These two protein chains interact to form a complex.

Sequence of protein 2:
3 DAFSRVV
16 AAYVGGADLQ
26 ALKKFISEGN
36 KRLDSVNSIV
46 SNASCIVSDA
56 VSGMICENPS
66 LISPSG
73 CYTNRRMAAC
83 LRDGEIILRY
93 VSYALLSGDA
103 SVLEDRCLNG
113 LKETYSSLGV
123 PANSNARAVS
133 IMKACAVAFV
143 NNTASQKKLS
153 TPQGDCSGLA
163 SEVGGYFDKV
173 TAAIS

Residue-level contacts at the interface:
Residue Y18 in protein 2 is in contact with residue K41 in protein 1 (closest heavy-atom distance 3.6 Å).
Residue C109 in protein 2 is in contact with residue M2 in protein 1 (closest heavy-atom distance 3.3 Å).
Residue R91 in protein 2 is in contact with residue Q10 in protein 1 (closest heavy-atom distance 3.6 Å).
Residue G21 in protein 2 contacts residue D36 in protein 1 (closest heavy-atom distance 3.1 Å).
Residue K28 in protein 2 contacts residue D35 in protein 1 (closest heavy-atom distance 2.7 Å).
Residue F5 in protein 2 is in contact with residue V42 in protein 1 (closest heavy-atom distance 3.5 Å).
Residue D23 in protein 2 interacts with residue G28 in protein 1 (closest heavy-atom distance 3.2 Å).
Residue A80 in protein 2 contacts residue V49 in protein 1 (closest heavy-atom distance 3.3 Å).
Residue D107 in protein 2 contacts residue M2 in protein 1 (closest heavy-atom distance 3.5 Å).
Residue Y18 in protein 2 interacts with residue E25 in protein 1 (closest heavy-atom distance 3.4 Å).
Residue G20 in protein 2 interacts with residue M38 in protein 1 (closest heavy-atom distance 3.3 Å).
Residue N76 in protein 2 interacts with residue E51 in protein 1 (closest heavy-atom distance 3.4 Å).
Residue V8 in protein 2 interacts with residue S44 in protein 1 (closest heavy-atom distance 3.5 Å).
Residue A146 in protein 2 interacts with residue D69 in protein 1 (closest heavy-atom distance 3.6 Å).
Residue R84 in protein 2 is in contact with residue V47 in protein 1 (closest heavy-atom distance 3.3 Å).
Residue S57 in protein 2 interacts with residue F61 in protein 1 (closest heavy-atom distance 3.5 Å).
Residue N76 in protein 2 contacts residue A55 in protein 1 (closest heavy-atom distance 3.5 Å).
Residue R84 in protein 2 interacts with residue V49 in protein 1 (closest heavy-atom distance 3.6 Å).
Residue A17 in protein 2 is in contact with residue K41 in protein 1 (closest heavy-atom distance 3.2 Å).
Residue N111 in protein 2 contacts residue M2 in protein 1 (closest heavy-atom distance 2.7 Å).
Residue V45 in protein 2 interacts with residue I11 in protein 1 (closest heavy-atom distance 3.3 Å).
Residue V8 in protein 2 interacts with residue V42 in protein 1 (closest heavy-atom distance 3.5 Å).
Residue Q25 in protein 2 interacts with residue D35 in protein 1 (closest heavy-atom distance 3.3 Å).
Residue R108 in protein 2 contacts residue M2 in protein 1 (closest heavy-atom distance 3.4 Å).
Residue Y95 in protein 2 interacts with residue P9 in protein 1 (closest heavy-atom distance 3.6 Å).
Residue Y92 in protein 2 is in contact with residue K7 in protein 1 (closest heavy-atom distance 2.9 Å).
Residue Y92 in protein 2 is in contact with residue A8 in protein 1 (closest heavy-atom distance 3.5 Å).
Residue A17 in protein 2 interacts with residue V42 in protein 1 (closest heavy-atom distance 2.9 Å).
Residue V19 in protein 2 contacts residue V40 in protein 1 (closest heavy-atom distance 2.9 Å).
Residue C61 in protein 2 contacts residue S74 in protein 1 (closest heavy-atom distance 2.9 Å).
Residue S147 in protein 2 is in contact with residue D69 in protein 1 (closest heavy-atom distance 2.8 Å).
Residue V56 in protein 2 is in contact with residue F61 in protein 1 (closest heavy-atom distance 3.6 Å).
Residue P64 in protein 2 contacts residue F64 in protein 1 (closest heavy-atom distance 3.6 Å).
Residue P64 in protein 2 contacts residue N76 in protein 1 (closest heavy-atom distance 3.3 Å).
Residue I88 in protein 2 is in contact with residue V47 in protein 1 (closest heavy-atom distance 3.6 Å).
Residue A22 in protein 2 interacts with residue G28 in protein 1 (closest heavy-atom distance 3.6 Å).
Residue V8 in protein 2 interacts with residue A43 in protein 1 (closest heavy-atom distance 3.6 Å).
Residue R77 in protein 2 contacts residue E51 in protein 1 (closest heavy-atom distance 3.7 Å).
Residue G20 in protein 2 interacts with residue M39 in protein 1 (closest heavy-atom distance 3.7 Å).
Residue S53 in protein 2 contacts residue K57 in protein 1 (closest heavy-atom distance 2.9 Å).
Residue V19 in protein 2 is in contact with residue M39 in protein 1 (closest heavy-atom distance 3.3 Å).
Residue R91 in protein 2 is in contact with residue V47 in protein 1 (closest heavy-atom distance 3.6 Å).
Residue D23 in protein 2 contacts residue T27 in protein 1 (closest heavy-atom distance 3.6 Å).
Residue T116 in protein 2 is in contact with residue M2 in protein 1 (closest heavy-atom distance 3.4 Å).
Residue Y92 in protein 2 interacts with residue P9 in protein 1 (closest heavy-atom distance 3.6 Å).
Residue A16 in protein 2 is in contact with residue V42 in protein 1 (closest heavy-atom distance 3.5 Å).
Residue L98 in protein 2 is in contact with residue V42 in protein 1 (closest heavy-atom distance 3.7 Å).
Residue L24 in protein 2 interacts with residue M38 in protein 1 (closest heavy-atom distance 3.5 Å).
Residue R91 in protein 2 interacts with residue P9 in protein 1 (closest heavy-atom distance 2.9 Å).
Residue R91 in protein 2 contacts residue T45 in protein 1 (closest heavy-atom distance 2.8 Å).
Residue E87 in protein 2 is in contact with residue V47 in protein 1 (closest heavy-atom distance 3.4 Å).
Residue R91 in protein 2 contacts residue A8 in protein 1 (closest heavy-atom distance 3.0 Å).
Residue E62 in protein 2 contacts residue T73 in protein 1 (closest heavy-atom distance 2.6 Å).
Residue G21 in protein 2 interacts with residue D35 in protein 1 (closest heavy-atom distance 2.9 Å).
Residue N42 in protein 2 contacts residue I13 in protein 1 (closest heavy-atom distance 3.6 Å).
Residue D107 in protein 2 contacts residue A1 in protein 1 (closest heavy-atom distance 2.8 Å).
Residue A80 in protein 2 is in contact with residue A54 in protein 1 (closest heavy-atom distance 3.5 Å).
Residue N76 in protein 2 contacts residue A54 in protein 1 (closest heavy-atom distance 3.4 Å).
Residue A22 in protein 2 contacts residue G29 in protein 1 (closest heavy-atom distance 3.0 Å).
Residue A22 in protein 2 contacts residue A31 in protein 1 (closest heavy-atom distance 3.6 Å).

Sequence of protein 1:
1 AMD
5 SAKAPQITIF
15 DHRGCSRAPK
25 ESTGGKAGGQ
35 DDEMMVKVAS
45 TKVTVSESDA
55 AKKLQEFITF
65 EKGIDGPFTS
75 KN